Sequence of the second protein:
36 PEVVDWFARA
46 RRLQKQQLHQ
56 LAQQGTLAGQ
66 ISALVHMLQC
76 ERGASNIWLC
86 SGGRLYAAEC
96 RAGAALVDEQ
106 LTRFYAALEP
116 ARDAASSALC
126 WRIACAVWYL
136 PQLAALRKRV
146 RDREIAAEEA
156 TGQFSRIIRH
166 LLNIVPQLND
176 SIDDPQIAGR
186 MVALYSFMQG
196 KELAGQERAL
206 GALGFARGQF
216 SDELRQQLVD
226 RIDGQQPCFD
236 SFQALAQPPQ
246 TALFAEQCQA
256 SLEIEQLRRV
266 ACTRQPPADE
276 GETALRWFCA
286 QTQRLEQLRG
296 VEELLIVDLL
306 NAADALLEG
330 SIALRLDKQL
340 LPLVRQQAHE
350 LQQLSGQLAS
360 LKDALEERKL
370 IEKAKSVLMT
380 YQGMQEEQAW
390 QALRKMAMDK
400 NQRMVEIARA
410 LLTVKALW

Interface contacts:
Residue Q345 in the first protein contacts residue Q352 in the second protein (closest heavy-atom distance 3.4 Å).
Residue Q345 in the first protein contacts residue E349 in the second protein (closest heavy-atom distance 3.7 Å).
Residue W126 in the first protein is in contact with residue L335 in the second protein (closest heavy-atom distance 3.4 Å).
Residue T412 in the first protein interacts with residue I406 in the second protein (closest heavy-atom distance 3.6 Å).
Residue R44 in the first protein is in contact with residue D118 in the second protein (closest heavy-atom distance 3.6 Å).
Residue C125 in the first protein is in contact with residue W41 in the second protein (closest heavy-atom distance 3.5 Å).
Residue M395 in the first protein interacts with residue L416 in the second protein (closest heavy-atom distance 3.4 Å).
Residue A120 in the first protein is in contact with residue L48 in the second protein (closest heavy-atom distance 3.1 Å).
Residue T412 in the first protein contacts residue Q401 in the second protein (closest heavy-atom distance 3.2 Å).
Residue R44 in the first protein interacts with residue R117 in the second protein (closest heavy-atom distance 3.0 Å).
Residue W126 in the first protein is in contact with residue Q338 in the second protein (closest heavy-atom distance 3.5 Å).
Residue Q345 in the first protein interacts with residue H348 in the second protein (closest heavy-atom distance 3.0 Å).
Residue R44 in the first protein contacts residue C125 in the second protein (closest heavy-atom distance 3.6 Å).
Residue P341 in the first protein interacts with residue H348 in the second protein (closest heavy-atom distance 2.8 Å).
Residue I331 in the first protein interacts with residue W133 in the second protein (closest heavy-atom distance 2.9 Å).
Residue D178 in the first protein contacts residue S122 in the second protein (closest heavy-atom distance 3.4 Å).
Residue V38 in the first protein is in contact with residue W133 in the second protein (closest heavy-atom distance 3.7 Å).
Residue V132 in the first protein contacts residue V38 in the second protein (closest heavy-atom distance 3.7 Å).
Residue Q401 in the first protein contacts residue T412 in the second protein (closest heavy-atom distance 3.4 Å).
Residue A120 in the first protein is in contact with residue R44 in the second protein (closest heavy-atom distance 3.2 Å).
Residue S121 in the first protein contacts residue L48 in the second protein (closest heavy-atom distance 3.6 Å).
Residue A45 in the first protein contacts residue W126 in the second protein (closest heavy-atom distance 3.5 Å).
Residue D40 in the first protein interacts with residue R117 in the second protein (closest heavy-atom distance 3.0 Å).
Residue R117 in the first protein interacts with residue R44 in the second protein (closest heavy-atom distance 2.9 Å).
Residue A45 in the first protein contacts residue S122 in the second protein (closest heavy-atom distance 3.3 Å).
Residue L335 in the first protein is in contact with residue R127 in the second protein (closest heavy-atom distance 3.4 Å).
Residue L48 in the first protein interacts with residue A120 in the second protein (closest heavy-atom distance 3.2 Å).
Residue S122 in the first protein is in contact with residue A45 in the second protein (closest heavy-atom distance 3.5 Å).
Residue K399 in the first protein interacts with residue L411 in the second protein (closest heavy-atom distance 3.6 Å).
Residue W41 in the first protein interacts with residue I128 in the second protein (closest heavy-atom distance 3.6 Å).
Residue R44 in the first protein is in contact with residue A120 in the second protein (closest heavy-atom distance 3.1 Å).
Residue W417 in the first protein interacts with residue L416 in the second protein (closest heavy-atom distance 3.6 Å).
Residue L339 in the first protein is in contact with residue R127 in the second protein (closest heavy-atom distance 3.3 Å).
Residue L411 in the first protein contacts residue K399 in the second protein (closest heavy-atom distance 3.7 Å).
Residue R44 in the first protein is in contact with residue A119 in the second protein (closest heavy-atom distance 3.4 Å).
Residue I331 in the first protein is in contact with residue Y134 in the second protein (closest heavy-atom distance 3.4 Å).
Residue A129 in the first protein is in contact with residue F42 in the second protein (closest heavy-atom distance 3.6 Å).
Residue Q338 in the first protein is in contact with residue W126 in the second protein (closest heavy-atom distance 3.4 Å).
Residue R117 in the first protein contacts residue W41 in the second protein (closest heavy-atom distance 3.5 Å).
Residue E37 in the first protein is in contact with residue R117 in the second protein (closest heavy-atom distance 3.4 Å).
Residue R127 in the first protein is in contact with residue L335 in the second protein (closest heavy-atom distance 3.2 Å).
Residue T412 in the first protein interacts with residue K399 in the second protein (closest heavy-atom distance 3.6 Å).
Residue W41 in the first protein is in contact with residue R117 in the second protein (closest heavy-atom distance 3.5 Å).
Residue D118 in the first protein interacts with residue R44 in the second protein (closest heavy-atom distance 3.4 Å).
Residue L335 in the first protein is in contact with residue W126 in the second protein (closest heavy-atom distance 3.5 Å).
Residue I128 in the first protein is in contact with residue W41 in the second protein (closest heavy-atom distance 3.4 Å).
Residue S122 in the first protein is in contact with residue L48 in the second protein (closest heavy-atom distance 3.3 Å).
Residue Q352 in the first protein is in contact with residue Q345 in the second protein (closest heavy-atom distance 2.8 Å).
Residue F42 in the first protein interacts with residue W126 in the second protein (closest heavy-atom distance 3.4 Å).
Residue C125 in the first protein is in contact with residue A45 in the second protein (closest heavy-atom distance 3.6 Å).
Residue K399 in the first protein is in contact with residue T412 in the second protein (closest heavy-atom distance 3.5 Å).
Residue R117 in the first protein contacts residue R47 in the second protein (closest heavy-atom distance 3.5 Å).
Residue R127 in the first protein is in contact with residue L339 in the second protein (closest heavy-atom distance 3.6 Å).
Residue L416 in the first protein contacts residue Q381 in the second protein (closest heavy-atom distance 3.5 Å).
Residue A409 in the first protein is in contact with residue T412 in the second protein (closest heavy-atom distance 3.2 Å).
Residue S122 in the first protein is in contact with residue D178 in the second protein (closest heavy-atom distance 3.5 Å).
Residue W126 in the first protein interacts with residue A45 in the second protein (closest heavy-atom distance 3.6 Å).
Residue L416 in the first protein contacts residue W417 in the second protein (closest heavy-atom distance 3.4 Å).
Residue H348 in the first protein is in contact with residue Q345 in the second protein (closest heavy-atom distance 3.7 Å).
Residue Y110 in the first protein is in contact with residue E37 in the second protein (closest heavy-atom distance 3.6 Å).

This data describes a binding interaction between two proteins.

Sequence of the first protein:
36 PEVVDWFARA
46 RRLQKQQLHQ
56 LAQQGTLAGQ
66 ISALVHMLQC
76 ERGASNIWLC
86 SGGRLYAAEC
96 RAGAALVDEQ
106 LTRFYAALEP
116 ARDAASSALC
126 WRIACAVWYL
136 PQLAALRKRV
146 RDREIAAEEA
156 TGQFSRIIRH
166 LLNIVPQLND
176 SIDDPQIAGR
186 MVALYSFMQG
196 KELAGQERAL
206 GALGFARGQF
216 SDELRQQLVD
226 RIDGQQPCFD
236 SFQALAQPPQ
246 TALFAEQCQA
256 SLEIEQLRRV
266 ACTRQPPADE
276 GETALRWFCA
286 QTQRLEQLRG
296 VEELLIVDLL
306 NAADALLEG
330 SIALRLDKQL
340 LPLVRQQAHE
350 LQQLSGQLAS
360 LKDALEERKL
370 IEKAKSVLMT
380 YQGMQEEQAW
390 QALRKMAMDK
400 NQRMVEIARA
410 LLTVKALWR